Sequence of protein 1:
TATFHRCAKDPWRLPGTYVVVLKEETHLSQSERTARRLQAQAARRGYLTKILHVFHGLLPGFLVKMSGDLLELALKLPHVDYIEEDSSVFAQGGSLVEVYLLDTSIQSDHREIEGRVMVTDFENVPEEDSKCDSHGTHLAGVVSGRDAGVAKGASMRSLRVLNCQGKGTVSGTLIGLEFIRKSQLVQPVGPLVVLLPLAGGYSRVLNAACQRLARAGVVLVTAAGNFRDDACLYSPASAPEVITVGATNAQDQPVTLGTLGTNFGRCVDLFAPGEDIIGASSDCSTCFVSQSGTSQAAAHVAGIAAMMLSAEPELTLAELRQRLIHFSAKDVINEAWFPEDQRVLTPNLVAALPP

Sequence of protein 2:
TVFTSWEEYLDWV

These two protein chains interact to form a complex.

Residue-level contacts at the interface:
Residue F379 in protein 1 is in contact with residue Y10 in protein 2 (closest heavy-atom distance 5.0 Å).
Residue D238 in protein 1 interacts with residue W7 in protein 2 (closest heavy-atom distance 3.6 Å).
Residue C378 in protein 1 is in contact with residue F4 in protein 2 (closest heavy-atom distance 3.1 Å).
Residue I369 in protein 1 contacts residue Y10 in protein 2 (closest heavy-atom distance 3.4 Å).
Residue T377 in protein 1 contacts residue W7 in protein 2 (closest heavy-atom distance 4.4 Å).
Residue T377 in protein 1 contacts residue F4 in protein 2 (closest heavy-atom distance 4.2 Å).
Residue F379 in protein 1 contacts residue F4 in protein 2 (closest heavy-atom distance 2.8 Å).
Residue F379 in protein 1 is in contact with residue T2 in protein 2 (closest heavy-atom distance 4.0 Å).
Residue F379 in protein 1 interacts with residue S6 in protein 2 (closest heavy-atom distance 4.2 Å).
Residue I369 in protein 1 interacts with residue W7 in protein 2 (closest heavy-atom distance 4.0 Å).
Residue C378 in protein 1 is in contact with residue T5 in protein 2 (closest heavy-atom distance 4.0 Å).
Residue S381 in protein 1 contacts residue T2 in protein 2 (closest heavy-atom distance 4.6 Å).
Residue T377 in protein 1 interacts with residue T5 in protein 2 (closest heavy-atom distance 2.7 Å).
Residue C378 in protein 1 is in contact with residue V3 in protein 2 (closest heavy-atom distance 3.8 Å).
Residue A239 in protein 1 is in contact with residue W7 in protein 2 (closest heavy-atom distance 3.7 Å).
Residue C375 in protein 1 contacts residue F4 in protein 2 (closest heavy-atom distance 4.9 Å).
Residue C378 in protein 1 contacts residue S6 in protein 2 (closest heavy-atom distance 4.9 Å).
Residue V380 in protein 1 is in contact with residue T2 in protein 2 (closest heavy-atom distance 3.7 Å).
Residue S372 in protein 1 interacts with residue V3 in protein 2 (closest heavy-atom distance 3.6 Å).
Residue D374 in protein 1 is in contact with residue V3 in protein 2 (closest heavy-atom distance 3.4 Å).
Residue V380 in protein 1 interacts with residue V3 in protein 2 (closest heavy-atom distance 3.8 Å).
Residue T377 in protein 1 contacts residue S6 in protein 2 (closest heavy-atom distance 3.5 Å).
Residue F379 in protein 1 is in contact with residue W7 in protein 2 (closest heavy-atom distance 3.6 Å).
Residue F379 in protein 1 interacts with residue V3 in protein 2 (closest heavy-atom distance 3.5 Å).
Residue C375 in protein 1 is in contact with residue T5 in protein 2 (closest heavy-atom distance 4.1 Å).
Residue I369 in protein 1 is in contact with residue F4 in protein 2 (closest heavy-atom distance 4.0 Å).